This data describes a binding interaction between two proteins.

Sequence of protein 2:
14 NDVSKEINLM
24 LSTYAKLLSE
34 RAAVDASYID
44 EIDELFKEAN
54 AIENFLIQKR

Residue-level contacts at the interface:
Residue I72 in protein 1 interacts with residue I45 in protein 2 (closest heavy-atom distance 4.2 Å).
Residue Y65 in protein 1 is in contact with residue R34 in protein 2 (closest heavy-atom distance 3.3 Å).
Residue K85 in protein 1 interacts with residue E56 in protein 2 (closest heavy-atom distance 3.2 Å).
Residue F79 in protein 1 is in contact with residue F49 in protein 2 (closest heavy-atom distance 3.8 Å).
Residue F79 in protein 1 is in contact with residue L48 in protein 2 (closest heavy-atom distance 3.1 Å).
Residue Y65 in protein 1 contacts residue A35 in protein 2 (closest heavy-atom distance 4.2 Å).
Residue E78 in protein 1 is in contact with residue F49 in protein 2 (closest heavy-atom distance 3.8 Å).
Residue I71 in protein 1 contacts residue I42 in protein 2 (closest heavy-atom distance 4.8 Å).
Residue L89 in protein 1 interacts with residue L59 in protein 2 (closest heavy-atom distance 4.2 Å).
Residue I86 in protein 1 contacts residue I55 in protein 2 (closest heavy-atom distance 3.7 Å).
Residue F79 in protein 1 contacts residue A52 in protein 2 (closest heavy-atom distance 3.9 Å).
Residue I61 in protein 1 contacts residue Y27 in protein 2 (closest heavy-atom distance 4.2 Å).
Residue H68 in protein 1 is in contact with residue D38 in protein 2 (closest heavy-atom distance 4.6 Å).
Residue L93 in protein 1 contacts residue K62 in protein 2 (closest heavy-atom distance 4.6 Å).
Residue M83 in protein 1 interacts with residue A52 in protein 2 (closest heavy-atom distance 3.7 Å).
Residue I64 in protein 1 is in contact with residue L31 in protein 2 (closest heavy-atom distance 4.3 Å).
Residue L57 in protein 1 is in contact with residue L24 in protein 2 (closest heavy-atom distance 5.0 Å).
Residue L89 in protein 1 interacts with residue R63 in protein 2 (closest heavy-atom distance 4.8 Å).
Residue H68 in protein 1 contacts residue A35 in protein 2 (closest heavy-atom distance 4.6 Å).
Residue I61 in protein 1 is in contact with residue L31 in protein 2 (closest heavy-atom distance 3.6 Å).
Residue K75 in protein 1 is in contact with residue F49 in protein 2 (closest heavy-atom distance 4.6 Å).
Residue K82 in protein 1 contacts residue E56 in protein 2 (closest heavy-atom distance 3.2 Å).
Residue L57 in protein 1 contacts residue Y27 in protein 2 (closest heavy-atom distance 4.1 Å).
Residue I86 in protein 1 interacts with residue E56 in protein 2 (closest heavy-atom distance 4.2 Å).
Residue Y65 in protein 1 contacts residue D38 in protein 2 (closest heavy-atom distance 3.1 Å).
Residue E92 in protein 1 contacts residue R63 in protein 2 (closest heavy-atom distance 4.6 Å).
Residue I72 in protein 1 interacts with residue I42 in protein 2 (closest heavy-atom distance 3.9 Å).
Residue L93 in protein 1 interacts with residue L59 in protein 2 (closest heavy-atom distance 3.7 Å).
Residue K75 in protein 1 contacts residue I45 in protein 2 (closest heavy-atom distance 3.7 Å).
Residue K75 in protein 1 interacts with residue D46 in protein 2 (closest heavy-atom distance 4.3 Å).
Residue Y65 in protein 1 contacts residue L31 in protein 2 (closest heavy-atom distance 4.4 Å).
Residue I64 in protein 1 interacts with residue A35 in protein 2 (closest heavy-atom distance 4.5 Å).
Residue L76 in protein 1 interacts with residue I45 in protein 2 (closest heavy-atom distance 3.8 Å).
Residue I86 in protein 1 contacts residue A52 in protein 2 (closest heavy-atom distance 3.3 Å).
Residue L89 in protein 1 is in contact with residue I60 in protein 2 (closest heavy-atom distance 4.0 Å).
Residue E90 in protein 1 is in contact with residue L59 in protein 2 (closest heavy-atom distance 4.2 Å).
Residue L89 in protein 1 is in contact with residue E56 in protein 2 (closest heavy-atom distance 4.7 Å).
Residue K82 in protein 1 is in contact with residue F49 in protein 2 (closest heavy-atom distance 3.7 Å).
Residue L93 in protein 1 contacts residue R63 in protein 2 (closest heavy-atom distance 4.3 Å).
Residue H68 in protein 1 interacts with residue I42 in protein 2 (closest heavy-atom distance 3.5 Å).
Residue I86 in protein 1 is in contact with residue L59 in protein 2 (closest heavy-atom distance 3.5 Å).

Sequence of protein 1:
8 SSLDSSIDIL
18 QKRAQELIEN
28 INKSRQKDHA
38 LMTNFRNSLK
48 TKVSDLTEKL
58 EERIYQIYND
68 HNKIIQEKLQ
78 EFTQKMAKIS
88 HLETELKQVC